Sequence of protein 1:
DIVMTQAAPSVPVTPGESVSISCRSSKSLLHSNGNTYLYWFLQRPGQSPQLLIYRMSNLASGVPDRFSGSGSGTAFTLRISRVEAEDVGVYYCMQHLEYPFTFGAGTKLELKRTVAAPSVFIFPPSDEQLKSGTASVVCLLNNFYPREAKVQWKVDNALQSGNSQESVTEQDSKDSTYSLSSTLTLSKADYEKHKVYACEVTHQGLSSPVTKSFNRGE

Sequence of protein 2:
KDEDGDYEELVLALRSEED

The following describes two proteins that form a bound complex.

Residue-level contacts at the interface:
Residue Y54 in protein 1 contacts residue L15 in protein 2 (closest heavy-atom distance 3.7 Å).
Residue R55 in protein 1 interacts with residue L15 in protein 2 (closest heavy-atom distance 3.2 Å).
Residue H31 in protein 1 is in contact with residue E19 in protein 2 (closest heavy-atom distance 4.2 Å).
Residue N33 in protein 1 interacts with residue S17 in protein 2 (closest heavy-atom distance 4.8 Å).
Residue H31 in protein 1 interacts with residue D20 in protein 2 (closest heavy-atom distance 4.0 Å).
Residue Y37 in protein 1 interacts with residue L15 in protein 2 (closest heavy-atom distance 4.2 Å).
Residue H31 in protein 1 interacts with residue S17 in protein 2 (closest heavy-atom distance 4.2 Å).
Residue S32 in protein 1 contacts residue D20 in protein 2 (closest heavy-atom distance 3.2 Å).
Residue R55 in protein 1 contacts residue A14 in protein 2 (closest heavy-atom distance 3.9 Å).
Residue R55 in protein 1 interacts with residue R16 in protein 2 (closest heavy-atom distance 4.9 Å).
Residue Y37 in protein 1 interacts with residue S17 in protein 2 (closest heavy-atom distance 2.9 Å).
Residue Y54 in protein 1 interacts with residue L11 in protein 2 (closest heavy-atom distance 3.6 Å).